This data describes a binding interaction between two proteins.

Sequence of protein 2:
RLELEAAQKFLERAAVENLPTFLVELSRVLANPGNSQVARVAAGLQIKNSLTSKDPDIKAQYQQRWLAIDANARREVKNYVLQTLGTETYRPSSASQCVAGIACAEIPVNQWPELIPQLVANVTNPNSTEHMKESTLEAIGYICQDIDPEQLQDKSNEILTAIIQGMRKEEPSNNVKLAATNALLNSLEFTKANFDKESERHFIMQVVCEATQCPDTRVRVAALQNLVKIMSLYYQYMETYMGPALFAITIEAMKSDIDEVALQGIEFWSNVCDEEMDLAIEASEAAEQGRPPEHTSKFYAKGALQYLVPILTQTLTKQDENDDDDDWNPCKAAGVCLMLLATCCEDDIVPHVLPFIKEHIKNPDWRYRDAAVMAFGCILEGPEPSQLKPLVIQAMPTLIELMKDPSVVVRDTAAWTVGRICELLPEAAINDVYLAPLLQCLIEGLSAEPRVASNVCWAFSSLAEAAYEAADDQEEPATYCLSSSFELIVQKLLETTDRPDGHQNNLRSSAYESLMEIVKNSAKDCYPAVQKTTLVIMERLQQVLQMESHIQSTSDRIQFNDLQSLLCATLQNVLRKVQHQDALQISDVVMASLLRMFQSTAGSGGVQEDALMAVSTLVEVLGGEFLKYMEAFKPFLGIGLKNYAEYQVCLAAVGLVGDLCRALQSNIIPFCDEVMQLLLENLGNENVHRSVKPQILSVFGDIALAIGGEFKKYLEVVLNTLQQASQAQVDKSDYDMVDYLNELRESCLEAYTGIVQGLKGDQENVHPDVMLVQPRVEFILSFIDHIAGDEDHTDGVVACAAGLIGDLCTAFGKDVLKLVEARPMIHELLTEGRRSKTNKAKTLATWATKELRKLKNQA

Residue-level contacts at the interface:
Residue E626 in protein 2 interacts with residue P192 in protein 1 (closest heavy-atom distance 3.7 Å).
Residue S284 in protein 2 interacts with residue R247 in protein 1 (closest heavy-atom distance 3.7 Å).
Residue E441 in protein 2 contacts residue G167 in protein 1 (closest heavy-atom distance 3.5 Å).
Residue A480 in protein 2 contacts residue L166 in protein 1 (closest heavy-atom distance 3.6 Å).
Residue N200 in protein 2 contacts residue T229 in protein 1 (closest heavy-atom distance 3.7 Å).
Residue S621 in protein 2 contacts residue R200 in protein 1 (closest heavy-atom distance 3.3 Å).
Residue E441 in protein 2 interacts with residue S165 in protein 1 (closest heavy-atom distance 3.2 Å).
Residue N578 in protein 2 is in contact with residue W193 in protein 1 (closest heavy-atom distance 3.5 Å).
Residue K243 in protein 2 is in contact with residue T229 in protein 1 (closest heavy-atom distance 3.6 Å).
Residue D627 in protein 2 contacts residue W193 in protein 1 (closest heavy-atom distance 3.2 Å).
Residue Q491 in protein 2 interacts with residue K157 in protein 1 (closest heavy-atom distance 3.5 Å).
Residue I575 in protein 2 contacts residue W193 in protein 1 (closest heavy-atom distance 3.6 Å).
Residue W430 in protein 2 is in contact with residue C262 in protein 1 (closest heavy-atom distance 2.8 Å).
Residue W430 in protein 2 interacts with residue R264 in protein 1 (closest heavy-atom distance 3.4 Å).
Residue G622 in protein 2 interacts with residue W193 in protein 1 (closest heavy-atom distance 3.6 Å).
Residue D288 in protein 2 contacts residue S249 in protein 1 (closest heavy-atom distance 3.0 Å).
Residue E479 in protein 2 interacts with residue K170 in protein 1 (closest heavy-atom distance 3.4 Å).
Residue P440 in protein 2 interacts with residue L166 in protein 1 (closest heavy-atom distance 3.4 Å).
Residue M353 in protein 2 contacts residue R264 in protein 1 (closest heavy-atom distance 3.5 Å).
Residue S572 in protein 2 is in contact with residue Q237 in protein 1 (closest heavy-atom distance 3.4 Å).
Residue D579 in protein 2 contacts residue W193 in protein 1 (closest heavy-atom distance 3.1 Å).
Residue K243 in protein 2 is in contact with residue A225 in protein 1 (closest heavy-atom distance 3.2 Å).
Residue N285 in protein 2 interacts with residue R247 in protein 1 (closest heavy-atom distance 3.7 Å).
Residue S582 in protein 2 is in contact with residue W193 in protein 1 (closest heavy-atom distance 3.2 Å).
Residue E441 in protein 2 contacts residue L166 in protein 1 (closest heavy-atom distance 3.4 Å).
Residue L354 in protein 2 is in contact with residue R247 in protein 1 (closest heavy-atom distance 3.6 Å).
Residue G622 in protein 2 contacts residue Q196 in protein 1 (closest heavy-atom distance 3.2 Å).
Residue E289 in protein 2 interacts with residue S221 in protein 1 (closest heavy-atom distance 2.8 Å).
Residue T427 in protein 2 is in contact with residue R264 in protein 1 (closest heavy-atom distance 2.4 Å).
Residue D340 in protein 2 is in contact with residue K234 in protein 1 (closest heavy-atom distance 2.8 Å).
Residue N285 in protein 2 contacts residue Q228 in protein 1 (closest heavy-atom distance 3.7 Å).
Residue D292 in protein 2 contacts residue R220 in protein 1 (closest heavy-atom distance 2.9 Å).
Residue W342 in protein 2 is in contact with residue S246 in protein 1 (closest heavy-atom distance 3.5 Å).
Residue W472 in protein 2 contacts residue C262 in protein 1 (closest heavy-atom distance 3.6 Å).
Residue D288 in protein 2 contacts residue R247 in protein 1 (closest heavy-atom distance 2.8 Å).
Residue D292 in protein 2 is in contact with residue R224 in protein 1 (closest heavy-atom distance 3.7 Å).
Residue E281 in protein 2 is in contact with residue Q228 in protein 1 (closest heavy-atom distance 3.4 Å).
Residue I575 in protein 2 interacts with residue A240 in protein 1 (closest heavy-atom distance 3.4 Å).
Residue D426 in protein 2 is in contact with residue R264 in protein 1 (closest heavy-atom distance 2.3 Å).
Residue E530 in protein 2 is in contact with residue R243 in protein 1 (closest heavy-atom distance 3.5 Å).
Residue E437 in protein 2 contacts residue K170 in protein 1 (closest heavy-atom distance 3.3 Å).
Residue L438 in protein 2 is in contact with residue G167 in protein 1 (closest heavy-atom distance 3.5 Å).
Residue E281 in protein 2 is in contact with residue R247 in protein 1 (closest heavy-atom distance 2.9 Å).
Residue D288 in protein 2 interacts with residue R224 in protein 1 (closest heavy-atom distance 3.7 Å).
Residue I575 in protein 2 is in contact with residue Q239 in protein 1 (closest heavy-atom distance 3.5 Å).
Residue E483 in protein 2 is in contact with residue I173 in protein 1 (closest heavy-atom distance 3.3 Å).
Residue D579 in protein 2 interacts with residue R191 in protein 1 (closest heavy-atom distance 2.3 Å).
Residue L247 in protein 2 interacts with residue A225 in protein 1 (closest heavy-atom distance 3.6 Å).
Residue W430 in protein 2 is in contact with residue P263 in protein 1 (closest heavy-atom distance 3.5 Å).
Residue S246 in protein 2 interacts with residue S221 in protein 1 (closest heavy-atom distance 3.5 Å).
Residue S582 in protein 2 interacts with residue R191 in protein 1 (closest heavy-atom distance 3.0 Å).
Residue D627 in protein 2 contacts residue P192 in protein 1 (closest heavy-atom distance 3.2 Å).
Residue V242 in protein 2 contacts residue Q228 in protein 1 (closest heavy-atom distance 3.5 Å).
Residue E395 in protein 2 interacts with residue K253 in protein 1 (closest heavy-atom distance 2.8 Å).
Residue D579 in protein 2 is in contact with residue A240 in protein 1 (closest heavy-atom distance 3.2 Å).
Residue V350 in protein 2 contacts residue S246 in protein 1 (closest heavy-atom distance 3.7 Å).
Residue V350 in protein 2 interacts with residue L250 in protein 1 (closest heavy-atom distance 3.6 Å).
Residue G623 in protein 2 interacts with residue W193 in protein 1 (closest heavy-atom distance 3.5 Å).
Residue M388 in protein 2 contacts residue R264 in protein 1 (closest heavy-atom distance 3.4 Å).
Residue E289 in protein 2 interacts with residue R224 in protein 1 (closest heavy-atom distance 2.7 Å).

Sequence of protein 1:
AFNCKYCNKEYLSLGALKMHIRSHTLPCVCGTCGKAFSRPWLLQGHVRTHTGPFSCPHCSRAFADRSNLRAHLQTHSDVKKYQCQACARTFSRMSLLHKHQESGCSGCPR